Contacts between the two chains:
Residue T325 in chain B contacts residue V36 in chain A (closest heavy-atom distance 4.0 Å).
Residue Y235 in chain B interacts with residue M37 in chain A (closest heavy-atom distance 3.7 Å).
Residue N295 in chain B interacts with residue H40 in chain A (closest heavy-atom distance 3.7 Å).
Residue K269 in chain B interacts with residue Y42 in chain A (closest heavy-atom distance 3.2 Å).
Residue K155 in chain B is in contact with residue Y42 in chain A (closest heavy-atom distance 3.6 Å).
Residue N297 in chain B is in contact with residue M37 in chain A (closest heavy-atom distance 4.0 Å).
Residue F244 in chain B contacts residue V36 in chain A (closest heavy-atom distance 3.6 Å).
Residue L127 in chain B is in contact with residue K57 in chain A (closest heavy-atom distance 3.5 Å).
Residue K155 in chain B contacts residue T46 in chain A (closest heavy-atom distance 3.7 Å).
Residue F236 in chain B contacts residue G35 in chain A (closest heavy-atom distance 3.3 Å).
Residue R300 in chain B is in contact with residue V36 in chain A (closest heavy-atom distance 4.3 Å).
Residue Y301 in chain B is in contact with residue G34 in chain A (closest heavy-atom distance 4.4 Å).
Residue S238 in chain B interacts with residue K38 in chain A (closest heavy-atom distance 4.3 Å).
Residue K322 in chain B interacts with residue K38 in chain A (closest heavy-atom distance 3.7 Å).
Residue L127 in chain B interacts with residue R53 in chain A (closest heavy-atom distance 4.5 Å).
Residue K269 in chain B is in contact with residue R41 in chain A (closest heavy-atom distance 3.5 Å).
Residue F234 in chain B interacts with residue M37 in chain A (closest heavy-atom distance 3.8 Å).
Residue K155 in chain B is in contact with residue R50 in chain A (closest heavy-atom distance 3.5 Å).
Residue L276 in chain B contacts residue Y42 in chain A (closest heavy-atom distance 4.2 Å).
Residue N297 in chain B interacts with residue H40 in chain A (closest heavy-atom distance 3.5 Å).
Residue N297 in chain B interacts with residue K38 in chain A (closest heavy-atom distance 2.9 Å).
Residue D268 in chain B is in contact with residue Y42 in chain A (closest heavy-atom distance 3.9 Å).
Residue T154 in chain B is in contact with residue R50 in chain A (closest heavy-atom distance 2.4 Å).
Residue Y296 in chain B interacts with residue K38 in chain A (closest heavy-atom distance 2.9 Å).
Residue R300 in chain B is in contact with residue G34 in chain A (closest heavy-atom distance 4.5 Å).
Residue V271 in chain B contacts residue R50 in chain A (closest heavy-atom distance 4.0 Å).
Residue F234 in chain B interacts with residue G34 in chain A (closest heavy-atom distance 4.2 Å).
Residue D299 in chain B is in contact with residue M37 in chain A (closest heavy-atom distance 4.5 Å).
Residue F236 in chain B interacts with residue G34 in chain A (closest heavy-atom distance 4.2 Å).
Residue Y301 in chain B interacts with residue V36 in chain A (closest heavy-atom distance 3.5 Å).
Residue S238 in chain B contacts residue M37 in chain A (closest heavy-atom distance 3.3 Å).
Residue S238 in chain B contacts residue V36 in chain A (closest heavy-atom distance 4.3 Å).
Residue D268 in chain B contacts residue R41 in chain A (closest heavy-atom distance 3.7 Å).
Residue T154 in chain B is in contact with residue L49 in chain A (closest heavy-atom distance 3.3 Å).
Residue I156 in chain B is in contact with residue R50 in chain A (closest heavy-atom distance 4.0 Å).
Residue A153 in chain B interacts with residue L49 in chain A (closest heavy-atom distance 4.3 Å).
Residue Y266 in chain B contacts residue H40 in chain A (closest heavy-atom distance 4.1 Å).
Residue D299 in chain B contacts residue V36 in chain A (closest heavy-atom distance 2.7 Å).
Residue Y296 in chain B interacts with residue P39 in chain A (closest heavy-atom distance 4.3 Å).
Residue F236 in chain B contacts residue M37 in chain A (closest heavy-atom distance 3.3 Å).
Residue V267 in chain B contacts residue H40 in chain A (closest heavy-atom distance 3.4 Å).
Residue I156 in chain B is in contact with residue R53 in chain A (closest heavy-atom distance 4.2 Å).
Residue K269 in chain B interacts with residue H40 in chain A (closest heavy-atom distance 2.4 Å).
Residue R300 in chain B interacts with residue G35 in chain A (closest heavy-atom distance 3.7 Å).
Residue M237 in chain B is in contact with residue M37 in chain A (closest heavy-atom distance 3.3 Å).
Residue I150 in chain B is in contact with residue L49 in chain A (closest heavy-atom distance 4.0 Å).
Residue I150 in chain B interacts with residue R53 in chain A (closest heavy-atom distance 3.6 Å).
Residue V298 in chain B contacts residue M37 in chain A (closest heavy-atom distance 3.6 Å).
Residue W270 in chain B is in contact with residue Y42 in chain A (closest heavy-atom distance 4.3 Å).
Residue F236 in chain B is in contact with residue V36 in chain A (closest heavy-atom distance 4.0 Å).
Residue Y301 in chain B is in contact with residue G35 in chain A (closest heavy-atom distance 3.4 Å).
Residue M237 in chain B is in contact with residue P39 in chain A (closest heavy-atom distance 4.1 Å).
Residue D299 in chain B is in contact with residue G35 in chain A (closest heavy-atom distance 3.6 Å).
Residue N151 in chain B interacts with residue R53 in chain A (closest heavy-atom distance 3.3 Å).
Residue T154 in chain B is in contact with residue T46 in chain A (closest heavy-atom distance 3.3 Å).
Residue K269 in chain B contacts residue P39 in chain A (closest heavy-atom distance 4.3 Å).
Residue V267 in chain B is in contact with residue P39 in chain A (closest heavy-atom distance 3.8 Å).
Residue M278 in chain B contacts residue P39 in chain A (closest heavy-atom distance 3.7 Å).
Residue V298 in chain B interacts with residue V36 in chain A (closest heavy-atom distance 3.6 Å).
Residue S238 in chain B contacts residue P39 in chain A (closest heavy-atom distance 3.2 Å).

The following describes two proteins that form a bound complex.

Sequence of chain B:
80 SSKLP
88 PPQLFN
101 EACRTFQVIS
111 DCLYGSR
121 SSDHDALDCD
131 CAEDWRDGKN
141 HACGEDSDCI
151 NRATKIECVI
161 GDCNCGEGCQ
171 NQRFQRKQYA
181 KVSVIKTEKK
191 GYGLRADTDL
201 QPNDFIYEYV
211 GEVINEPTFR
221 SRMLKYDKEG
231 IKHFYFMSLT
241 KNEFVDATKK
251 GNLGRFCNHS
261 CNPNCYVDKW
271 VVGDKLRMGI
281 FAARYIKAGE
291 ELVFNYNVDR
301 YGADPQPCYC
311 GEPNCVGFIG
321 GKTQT

Sequence of chain A:
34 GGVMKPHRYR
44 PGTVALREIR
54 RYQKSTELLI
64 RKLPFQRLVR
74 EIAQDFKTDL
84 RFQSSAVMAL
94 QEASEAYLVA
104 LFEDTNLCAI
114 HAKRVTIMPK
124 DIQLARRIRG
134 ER